Sequence of chain B:
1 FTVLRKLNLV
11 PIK

Sequence of chain A:
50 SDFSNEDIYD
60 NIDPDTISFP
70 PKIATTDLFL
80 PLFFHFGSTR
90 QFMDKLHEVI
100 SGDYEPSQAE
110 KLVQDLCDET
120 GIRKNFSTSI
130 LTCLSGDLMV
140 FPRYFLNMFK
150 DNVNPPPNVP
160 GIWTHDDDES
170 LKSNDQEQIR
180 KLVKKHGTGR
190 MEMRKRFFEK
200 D

Residue-level contacts at the interface:
Residue L130 in chain A is in contact with residue L7 in chain B (closest heavy-atom distance 4.2 Å).
Residue E109 in chain A interacts with residue F1 in chain B (closest heavy-atom distance 3.3 Å).
Residue G135 in chain A is in contact with residue N8 in chain B (closest heavy-atom distance 3.5 Å).
Residue L137 in chain A contacts residue I12 in chain B (closest heavy-atom distance 3.7 Å).
Residue E104 in chain A interacts with residue L9 in chain B (closest heavy-atom distance 3.6 Å).
Residue V112 in chain A is in contact with residue L4 in chain B (closest heavy-atom distance 3.8 Å).
Residue S134 in chain A contacts residue L7 in chain B (closest heavy-atom distance 4.5 Å).
Residue S106 in chain A is in contact with residue R5 in chain B (closest heavy-atom distance 5.0 Å).
Residue M138 in chain A is in contact with residue V10 in chain B (closest heavy-atom distance 4.5 Å).
Residue P105 in chain A is in contact with residue L9 in chain B (closest heavy-atom distance 3.1 Å).
Residue T127 in chain A contacts residue L7 in chain B (closest heavy-atom distance 4.7 Å).
Residue E109 in chain A is in contact with residue L4 in chain B (closest heavy-atom distance 3.9 Å).
Residue S100 in chain A is in contact with residue I12 in chain B (closest heavy-atom distance 4.3 Å).
Residue L130 in chain A is in contact with residue L9 in chain B (closest heavy-atom distance 4.0 Å).
Residue E104 in chain A interacts with residue P11 in chain B (closest heavy-atom distance 4.9 Å).
Residue A108 in chain A contacts residue L9 in chain B (closest heavy-atom distance 3.7 Å).
Residue F196 in chain A interacts with residue N8 in chain B (closest heavy-atom distance 4.9 Å).
Residue A108 in chain A contacts residue L4 in chain B (closest heavy-atom distance 3.4 Å).
Residue T131 in chain A is in contact with residue L7 in chain B (closest heavy-atom distance 3.5 Å).
Residue G135 in chain A interacts with residue L9 in chain B (closest heavy-atom distance 3.8 Å).
Residue P105 in chain A contacts residue L7 in chain B (closest heavy-atom distance 3.6 Å).
Residue G135 in chain A interacts with residue V10 in chain B (closest heavy-atom distance 3.0 Å).
Residue I99 in chain A interacts with residue I12 in chain B (closest heavy-atom distance 3.3 Å).
Residue Y103 in chain A is in contact with residue P11 in chain B (closest heavy-atom distance 3.2 Å).
Residue S106 in chain A contacts residue L7 in chain B (closest heavy-atom distance 4.4 Å).
Residue D136 in chain A contacts residue V10 in chain B (closest heavy-atom distance 3.6 Å).
Residue G135 in chain A contacts residue L7 in chain B (closest heavy-atom distance 3.9 Å).
Residue L111 in chain A interacts with residue L9 in chain B (closest heavy-atom distance 3.7 Å).
Residue Q107 in chain A contacts residue L9 in chain B (closest heavy-atom distance 3.6 Å).
Residue P105 in chain A contacts residue N8 in chain B (closest heavy-atom distance 3.4 Å).
Residue T127 in chain A interacts with residue L4 in chain B (closest heavy-atom distance 4.0 Å).
Residue T127 in chain A contacts residue V3 in chain B (closest heavy-atom distance 4.8 Å).
Residue S134 in chain A interacts with residue V10 in chain B (closest heavy-atom distance 4.5 Å).
Residue S106 in chain A is in contact with residue L4 in chain B (closest heavy-atom distance 3.8 Å).
Residue L137 in chain A is in contact with residue P11 in chain B (closest heavy-atom distance 4.2 Å).
Residue A108 in chain A is in contact with residue L7 in chain B (closest heavy-atom distance 3.9 Å).
Residue L137 in chain A is in contact with residue L9 in chain B (closest heavy-atom distance 4.3 Å).
Residue M138 in chain A is in contact with residue I12 in chain B (closest heavy-atom distance 4.1 Å).
Residue P105 in chain A interacts with residue P11 in chain B (closest heavy-atom distance 4.8 Å).
Residue L137 in chain A interacts with residue V10 in chain B (closest heavy-atom distance 3.4 Å).
Residue M192 in chain A contacts residue V10 in chain B (closest heavy-atom distance 4.9 Å).
Residue F196 in chain A interacts with residue L7 in chain B (closest heavy-atom distance 3.7 Å).
Residue S134 in chain A interacts with residue N8 in chain B (closest heavy-atom distance 4.1 Å).
Residue Y103 in chain A interacts with residue L9 in chain B (closest heavy-atom distance 3.8 Å).

This data describes a binding interaction between two proteins.